Interface contacts:
Residue F91 in protein 1 contacts residue E171 in protein 2 (closest heavy-atom distance 3.3 Å).
Residue N92 in protein 1 contacts residue L133 in protein 2 (closest heavy-atom distance 4.1 Å).
Residue E876 in protein 1 is in contact with residue P86 in protein 2 (closest heavy-atom distance 3.3 Å).
Residue E876 in protein 1 interacts with residue T88 in protein 2 (closest heavy-atom distance 4.1 Å).
Residue H405 in protein 1 contacts residue D78 in protein 2 (closest heavy-atom distance 4.2 Å).
Residue T783 in protein 1 is in contact with residue A95 in protein 2 (closest heavy-atom distance 3.4 Å).
Residue V93 in protein 1 is in contact with residue T175 in protein 2 (closest heavy-atom distance 3.5 Å).
Residue Q785 in protein 1 contacts residue H129 in protein 2 (closest heavy-atom distance 2.8 Å).
Residue G1026 in protein 1 is in contact with residue S22 in protein 2 (closest heavy-atom distance 3.4 Å).
Residue P1027 in protein 1 interacts with residue S22 in protein 2 (closest heavy-atom distance 3.3 Å).
Residue Q395 in protein 1 interacts with residue L111 in protein 2 (closest heavy-atom distance 4.2 Å).
Residue H405 in protein 1 is in contact with residue Y143 in protein 2 (closest heavy-atom distance 3.9 Å).
Residue R407 in protein 1 contacts residue V82 in protein 2 (closest heavy-atom distance 3.6 Å).
Residue T94 in protein 1 interacts with residue K197 in protein 2 (closest heavy-atom distance 3.7 Å).
Residue R407 in protein 1 interacts with residue R81 in protein 2 (closest heavy-atom distance 3.3 Å).
Residue A1029 in protein 1 interacts with residue T43 in protein 2 (closest heavy-atom distance 4.1 Å).
Residue D409 in protein 1 is in contact with residue R81 in protein 2 (closest heavy-atom distance 3.3 Å).
Residue F91 in protein 1 contacts residue T175 in protein 2 (closest heavy-atom distance 2.9 Å).
Residue F91 in protein 1 is in contact with residue H129 in protein 2 (closest heavy-atom distance 4.0 Å).
Residue A875 in protein 1 contacts residue P86 in protein 2 (closest heavy-atom distance 4.0 Å).
Residue Q399 in protein 1 interacts with residue Y143 in protein 2 (closest heavy-atom distance 3.3 Å).
Residue H405 in protein 1 is in contact with residue R75 in protein 2 (closest heavy-atom distance 4.0 Å).
Residue R1028 in protein 1 interacts with residue V39 in protein 2 (closest heavy-atom distance 4.0 Å).
Residue Q408 in protein 1 contacts residue V82 in protein 2 (closest heavy-atom distance 3.5 Å).
Residue F400 in protein 1 interacts with residue Y143 in protein 2 (closest heavy-atom distance 3.0 Å).
Residue D401 in protein 1 is in contact with residue Y143 in protein 2 (closest heavy-atom distance 2.9 Å).
Residue K404 in protein 1 contacts residue R75 in protein 2 (closest heavy-atom distance 3.9 Å).
Residue M406 in protein 1 interacts with residue V82 in protein 2 (closest heavy-atom distance 2.9 Å).
Residue V1030 in protein 1 contacts residue T41 in protein 2 (closest heavy-atom distance 3.5 Å).
Residue D877 in protein 1 interacts with residue H129 in protein 2 (closest heavy-atom distance 3.3 Å).
Residue Y782 in protein 1 is in contact with residue T92 in protein 2 (closest heavy-atom distance 4.2 Å).
Residue V1030 in protein 1 is in contact with residue L40 in protein 2 (closest heavy-atom distance 4.0 Å).
Residue Q395 in protein 1 interacts with residue R71 in protein 2 (closest heavy-atom distance 3.6 Å).
Residue A1024 in protein 1 interacts with residue Y21 in protein 2 (closest heavy-atom distance 4.2 Å).
Residue F91 in protein 1 interacts with residue W131 in protein 2 (closest heavy-atom distance 3.5 Å).
Residue Q408 in protein 1 interacts with residue R81 in protein 2 (closest heavy-atom distance 3.8 Å).
Residue Q390 in protein 1 is in contact with residue R74 in protein 2 (closest heavy-atom distance 3.6 Å).
Residue R135 in protein 1 is in contact with residue Q84 in protein 2 (closest heavy-atom distance 4.0 Å).
Residue K404 in protein 1 interacts with residue T140 in protein 2 (closest heavy-atom distance 1.9 Å).
Residue R1028 in protein 1 interacts with residue L40 in protein 2 (closest heavy-atom distance 3.4 Å).
Residue Q785 in protein 1 interacts with residue Q128 in protein 2 (closest heavy-atom distance 4.1 Å).
Residue F91 in protein 1 contacts residue P132 in protein 2 (closest heavy-atom distance 3.9 Å).
Residue K404 in protein 1 is in contact with residue L141 in protein 2 (closest heavy-atom distance 3.5 Å).
Residue R781 in protein 1 is in contact with residue H129 in protein 2 (closest heavy-atom distance 3.4 Å).
Residue N92 in protein 1 interacts with residue S178 in protein 2 (closest heavy-atom distance 4.2 Å).
Residue N92 in protein 1 contacts residue W131 in protein 2 (closest heavy-atom distance 3.2 Å).
Residue V93 in protein 1 is in contact with residue K174 in protein 2 (closest heavy-atom distance 3.0 Å).
Residue D1042 in protein 1 contacts residue S22 in protein 2 (closest heavy-atom distance 3.3 Å).
Residue K404 in protein 1 is in contact with residue Y143 in protein 2 (closest heavy-atom distance 3.3 Å).
Residue Q785 in protein 1 interacts with residue Y96 in protein 2 (closest heavy-atom distance 3.1 Å).
Residue R1028 in protein 1 is in contact with residue T41 in protein 2 (closest heavy-atom distance 4.1 Å).
Residue E88 in protein 1 is in contact with residue Q84 in protein 2 (closest heavy-atom distance 3.1 Å).
Residue T783 in protein 1 contacts residue D91 in protein 2 (closest heavy-atom distance 3.6 Å).
Residue F91 in protein 1 contacts residue N130 in protein 2 (closest heavy-atom distance 3.0 Å).
Residue A1029 in protein 1 interacts with residue L40 in protein 2 (closest heavy-atom distance 3.8 Å).
Residue V93 in protein 1 interacts with residue S178 in protein 2 (closest heavy-atom distance 3.4 Å).
Residue K394 in protein 1 interacts with residue R71 in protein 2 (closest heavy-atom distance 3.8 Å).
Residue T783 in protein 1 contacts residue T92 in protein 2 (closest heavy-atom distance 3.5 Å).
Residue K824 in protein 1 is in contact with residue S19 in protein 2 (closest heavy-atom distance 3.0 Å).
Residue Q785 in protein 1 interacts with residue T92 in protein 2 (closest heavy-atom distance 4.1 Å).

These two protein chains interact to form a complex.

Sequence of protein 2:
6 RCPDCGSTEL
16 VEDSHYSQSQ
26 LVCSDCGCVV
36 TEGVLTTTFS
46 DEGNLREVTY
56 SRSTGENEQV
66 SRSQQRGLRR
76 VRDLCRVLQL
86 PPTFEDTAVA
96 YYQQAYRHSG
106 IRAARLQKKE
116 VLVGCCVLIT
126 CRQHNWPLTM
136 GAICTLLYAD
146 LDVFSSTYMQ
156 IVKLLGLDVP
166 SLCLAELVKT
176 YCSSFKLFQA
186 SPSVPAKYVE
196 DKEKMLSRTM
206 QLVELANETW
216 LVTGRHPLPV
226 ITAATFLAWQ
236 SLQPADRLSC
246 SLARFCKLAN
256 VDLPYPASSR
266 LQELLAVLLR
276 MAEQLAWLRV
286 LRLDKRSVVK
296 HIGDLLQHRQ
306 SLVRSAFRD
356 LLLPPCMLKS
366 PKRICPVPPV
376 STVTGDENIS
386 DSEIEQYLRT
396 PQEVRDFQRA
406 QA

Sequence of protein 1:
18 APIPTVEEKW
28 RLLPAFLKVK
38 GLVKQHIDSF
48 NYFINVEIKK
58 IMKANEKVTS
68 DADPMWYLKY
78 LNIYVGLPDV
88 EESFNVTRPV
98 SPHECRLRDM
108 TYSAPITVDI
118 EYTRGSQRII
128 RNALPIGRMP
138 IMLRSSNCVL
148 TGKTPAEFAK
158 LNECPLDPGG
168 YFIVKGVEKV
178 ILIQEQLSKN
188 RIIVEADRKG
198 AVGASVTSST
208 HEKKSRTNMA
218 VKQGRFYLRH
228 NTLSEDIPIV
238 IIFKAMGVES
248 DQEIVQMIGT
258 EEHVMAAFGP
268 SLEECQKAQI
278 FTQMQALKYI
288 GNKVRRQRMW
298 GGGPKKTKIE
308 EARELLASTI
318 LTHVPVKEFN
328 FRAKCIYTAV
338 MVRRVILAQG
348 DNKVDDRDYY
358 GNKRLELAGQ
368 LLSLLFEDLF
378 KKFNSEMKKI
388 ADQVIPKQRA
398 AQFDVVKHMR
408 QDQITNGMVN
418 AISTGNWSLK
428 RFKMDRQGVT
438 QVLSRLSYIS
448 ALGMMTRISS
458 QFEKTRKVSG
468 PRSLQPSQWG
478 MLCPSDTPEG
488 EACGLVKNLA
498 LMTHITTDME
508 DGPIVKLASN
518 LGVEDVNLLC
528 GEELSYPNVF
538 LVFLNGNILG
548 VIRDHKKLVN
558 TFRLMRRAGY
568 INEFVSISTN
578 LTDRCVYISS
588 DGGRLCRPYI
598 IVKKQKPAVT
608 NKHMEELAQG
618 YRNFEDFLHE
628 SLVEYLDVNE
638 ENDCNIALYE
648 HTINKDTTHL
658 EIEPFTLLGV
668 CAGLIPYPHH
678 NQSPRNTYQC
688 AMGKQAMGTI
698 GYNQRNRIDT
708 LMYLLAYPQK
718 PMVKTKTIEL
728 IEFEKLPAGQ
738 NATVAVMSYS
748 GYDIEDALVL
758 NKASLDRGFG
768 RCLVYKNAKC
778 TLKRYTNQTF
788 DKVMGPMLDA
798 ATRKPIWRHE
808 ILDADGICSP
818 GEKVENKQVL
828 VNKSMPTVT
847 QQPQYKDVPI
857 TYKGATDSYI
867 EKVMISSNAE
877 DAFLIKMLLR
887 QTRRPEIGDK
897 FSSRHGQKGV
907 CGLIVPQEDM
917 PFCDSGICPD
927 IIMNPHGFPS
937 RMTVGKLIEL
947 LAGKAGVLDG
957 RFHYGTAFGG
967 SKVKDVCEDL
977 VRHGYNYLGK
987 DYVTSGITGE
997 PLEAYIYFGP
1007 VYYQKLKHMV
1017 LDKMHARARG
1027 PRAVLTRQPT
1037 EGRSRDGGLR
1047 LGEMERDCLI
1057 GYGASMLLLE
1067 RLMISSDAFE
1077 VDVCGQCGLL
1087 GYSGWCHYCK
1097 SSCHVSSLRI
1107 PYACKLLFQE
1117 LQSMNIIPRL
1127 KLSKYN